Sequence of protein 2:
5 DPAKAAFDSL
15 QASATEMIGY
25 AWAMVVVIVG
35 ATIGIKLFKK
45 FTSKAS

Sequence of protein 1:
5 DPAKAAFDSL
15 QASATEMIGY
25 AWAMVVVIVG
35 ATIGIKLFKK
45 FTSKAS

Residue-level contacts at the interface:
Residue K40 in protein 1 is in contact with residue S47 in protein 2 (closest heavy-atom distance 3.4 Å).
Residue K8 in protein 1 is in contact with residue Y24 in protein 2 (closest heavy-atom distance 3.5 Å).
Residue K44 in protein 1 interacts with residue S50 in protein 2 (closest heavy-atom distance 4.1 Å).
Residue V30 in protein 1 contacts residue F42 in protein 2 (closest heavy-atom distance 4.9 Å).
Residue I37 in protein 1 is in contact with residue S47 in protein 2 (closest heavy-atom distance 4.4 Å).
Residue K40 in protein 1 is in contact with residue S50 in protein 2 (closest heavy-atom distance 3.9 Å).
Residue I22 in protein 1 is in contact with residue V31 in protein 2 (closest heavy-atom distance 4.2 Å).
Residue V33 in protein 1 contacts residue K43 in protein 2 (closest heavy-atom distance 4.4 Å).
Residue F11 in protein 1 contacts residue Y24 in protein 2 (closest heavy-atom distance 3.8 Å).
Residue A18 in protein 1 contacts residue I32 in protein 2 (closest heavy-atom distance 4.8 Å).
Residue V29 in protein 1 interacts with residue K43 in protein 2 (closest heavy-atom distance 4.6 Å).
Residue V29 in protein 1 contacts residue F42 in protein 2 (closest heavy-atom distance 4.7 Å).
Residue Q15 in protein 1 interacts with residue A27 in protein 2 (closest heavy-atom distance 3.6 Å).
Residue L14 in protein 1 contacts residue M28 in protein 2 (closest heavy-atom distance 3.8 Å).
Residue F11 in protein 1 contacts residue M21 in protein 2 (closest heavy-atom distance 3.6 Å).
Residue W26 in protein 1 is in contact with residue F42 in protein 2 (closest heavy-atom distance 4.2 Å).
Residue I37 in protein 1 interacts with residue S50 in protein 2 (closest heavy-atom distance 4.2 Å).
Residue F11 in protein 1 interacts with residue A25 in protein 2 (closest heavy-atom distance 4.1 Å).
Residue Q15 in protein 1 contacts residue Y24 in protein 2 (closest heavy-atom distance 5.0 Å).
Residue V33 in protein 1 interacts with residue T46 in protein 2 (closest heavy-atom distance 3.8 Å).
Residue Q15 in protein 1 interacts with residue M28 in protein 2 (closest heavy-atom distance 3.8 Å).
Residue A25 in protein 1 contacts residue I39 in protein 2 (closest heavy-atom distance 4.6 Å).
Residue Q15 in protein 1 is in contact with residue V31 in protein 2 (closest heavy-atom distance 4.5 Å).
Residue T19 in protein 1 contacts residue V31 in protein 2 (closest heavy-atom distance 4.9 Å).
Residue I22 in protein 1 interacts with residue I32 in protein 2 (closest heavy-atom distance 4.5 Å).
Residue L41 in protein 1 interacts with residue S50 in protein 2 (closest heavy-atom distance 3.3 Å).
Residue V29 in protein 1 interacts with residue I39 in protein 2 (closest heavy-atom distance 4.2 Å).
Residue A7 in protein 1 interacts with residue M21 in protein 2 (closest heavy-atom distance 3.7 Å).
Residue A7 in protein 1 is in contact with residue Y24 in protein 2 (closest heavy-atom distance 5.0 Å).
Residue I37 in protein 1 contacts residue T46 in protein 2 (closest heavy-atom distance 3.5 Å).
Residue W26 in protein 1 is in contact with residue G38 in protein 2 (closest heavy-atom distance 4.0 Å).
Residue I22 in protein 1 contacts residue A35 in protein 2 (closest heavy-atom distance 3.5 Å).
Residue F11 in protein 1 interacts with residue M28 in protein 2 (closest heavy-atom distance 3.6 Å).
Residue W26 in protein 1 contacts residue I39 in protein 2 (closest heavy-atom distance 3.9 Å).
Residue W26 in protein 1 is in contact with residue A35 in protein 2 (closest heavy-atom distance 4.7 Å).
Residue V33 in protein 1 contacts residue F42 in protein 2 (closest heavy-atom distance 4.0 Å).

The following describes two proteins that form a bound complex.